This data describes a binding interaction between two proteins.

Sequence of protein 2:
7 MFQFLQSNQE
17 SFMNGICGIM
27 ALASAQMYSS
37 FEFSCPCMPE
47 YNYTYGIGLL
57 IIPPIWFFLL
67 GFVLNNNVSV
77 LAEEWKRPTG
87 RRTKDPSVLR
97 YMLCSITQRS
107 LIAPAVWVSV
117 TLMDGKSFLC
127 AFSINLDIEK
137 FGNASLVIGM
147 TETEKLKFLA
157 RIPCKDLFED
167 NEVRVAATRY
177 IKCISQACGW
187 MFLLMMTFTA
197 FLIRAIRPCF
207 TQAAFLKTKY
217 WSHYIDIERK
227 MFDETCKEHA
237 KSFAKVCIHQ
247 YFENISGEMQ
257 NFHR

Sequence of protein 1:
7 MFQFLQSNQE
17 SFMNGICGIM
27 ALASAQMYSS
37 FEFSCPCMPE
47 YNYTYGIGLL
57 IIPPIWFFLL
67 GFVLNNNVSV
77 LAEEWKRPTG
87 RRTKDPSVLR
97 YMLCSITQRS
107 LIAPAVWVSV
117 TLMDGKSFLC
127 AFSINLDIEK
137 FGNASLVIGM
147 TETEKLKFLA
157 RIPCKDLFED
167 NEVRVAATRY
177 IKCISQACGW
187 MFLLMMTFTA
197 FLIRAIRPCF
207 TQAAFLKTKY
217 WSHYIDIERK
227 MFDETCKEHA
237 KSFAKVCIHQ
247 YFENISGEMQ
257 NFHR

Contacts between the two chains:
Residue F228 in protein 2 is in contact with residue K215 in protein 1 (closest heavy-atom distance 3.6 Å).
Residue P59 in protein 2 interacts with residue W186 in protein 1 (closest heavy-atom distance 3.6 Å).
Residue V69 in protein 2 contacts residue R200 in protein 1 (closest heavy-atom distance 3.0 Å).
Residue D229 in protein 2 contacts residue H219 in protein 1 (closest heavy-atom distance 3.3 Å).
Residue A78 in protein 2 is in contact with residue A201 in protein 1 (closest heavy-atom distance 3.7 Å).
Residue F239 in protein 2 interacts with residue Y220 in protein 1 (closest heavy-atom distance 3.7 Å).
Residue D162 in protein 2 interacts with residue V171 in protein 1 (closest heavy-atom distance 3.5 Å).
Residue C232 in protein 2 is in contact with residue H219 in protein 1 (closest heavy-atom distance 3.7 Å).
Residue A29 in protein 2 contacts residue F10 in protein 1 (closest heavy-atom distance 3.7 Å).
Residue L28 in protein 2 is in contact with residue F10 in protein 1 (closest heavy-atom distance 3.6 Å).
Residue D229 in protein 2 interacts with residue K215 in protein 1 (closest heavy-atom distance 3.4 Å).
Residue E79 in protein 2 interacts with residue P204 in protein 1 (closest heavy-atom distance 3.6 Å).
Residue I244 in protein 2 contacts residue F228 in protein 1 (closest heavy-atom distance 3.6 Å).
Residue Y51 in protein 2 interacts with residue Q182 in protein 1 (closest heavy-atom distance 2.8 Å).
Residue F248 in protein 2 is in contact with residue T231 in protein 1 (closest heavy-atom distance 3.7 Å).
Residue E79 in protein 2 is in contact with residue C205 in protein 1 (closest heavy-atom distance 3.3 Å).
Residue W62 in protein 2 is in contact with residue L189 in protein 1 (closest heavy-atom distance 3.4 Å).
Residue F37 in protein 2 interacts with residue W186 in protein 1 (closest heavy-atom distance 3.6 Å).
Residue M33 in protein 2 contacts residue W186 in protein 1 (closest heavy-atom distance 3.5 Å).
Residue V69 in protein 2 is in contact with residue F197 in protein 1 (closest heavy-atom distance 3.7 Å).
Residue E38 in protein 2 contacts residue K178 in protein 1 (closest heavy-atom distance 2.4 Å).
Residue H235 in protein 2 interacts with residue Y216 in protein 1 (closest heavy-atom distance 3.1 Å).
Residue W62 in protein 2 contacts residue L190 in protein 1 (closest heavy-atom distance 3.8 Å).
Residue I244 in protein 2 contacts residue T231 in protein 1 (closest heavy-atom distance 3.5 Å).
Residue F68 in protein 2 contacts residue F197 in protein 1 (closest heavy-atom distance 3.8 Å).
Residue Q32 in protein 2 contacts residue F10 in protein 1 (closest heavy-atom distance 3.6 Å).
Residue K82 in protein 2 is in contact with residue C205 in protein 1 (closest heavy-atom distance 3.7 Å).
Residue W62 in protein 2 interacts with residue T193 in protein 1 (closest heavy-atom distance 2.7 Å).
Residue K237 in protein 2 contacts residue I223 in protein 1 (closest heavy-atom distance 3.7 Å).
Residue K241 in protein 2 is in contact with residue M227 in protein 1 (closest heavy-atom distance 3.7 Å).
Residue M44 in protein 2 is in contact with residue K136 in protein 1 (closest heavy-atom distance 3.7 Å).
Residue C232 in protein 2 contacts residue Y216 in protein 1 (closest heavy-atom distance 3.5 Å).
Residue F239 in protein 2 interacts with residue Y216 in protein 1 (closest heavy-atom distance 3.5 Å).
Residue A236 in protein 2 is in contact with residue Y216 in protein 1 (closest heavy-atom distance 3.7 Å).
Residue L55 in protein 2 is in contact with residue W186 in protein 1 (closest heavy-atom distance 3.7 Å).
Residue E38 in protein 2 is in contact with residue Q182 in protein 1 (closest heavy-atom distance 2.8 Å).
Residue Q12 in protein 2 contacts residue Q9 in protein 1 (closest heavy-atom distance 3.8 Å).
Residue F228 in protein 2 is in contact with residue L212 in protein 1 (closest heavy-atom distance 3.6 Å).
Residue R260 in protein 2 is in contact with residue V242 in protein 1 (closest heavy-atom distance 3.5 Å).
Residue Q32 in protein 2 contacts residue M7 in protein 1 (closest heavy-atom distance 3.6 Å).
Residue C41 in protein 2 is in contact with residue R175 in protein 1 (closest heavy-atom distance 3.1 Å).
Residue F248 in protein 2 contacts residue C232 in protein 1 (closest heavy-atom distance 3.6 Å).
Residue C243 in protein 2 contacts residue Y220 in protein 1 (closest heavy-atom distance 3.4 Å).
Residue S75 in protein 2 is in contact with residue R200 in protein 1 (closest heavy-atom distance 3.3 Å).
Residue Q12 in protein 2 contacts residue S13 in protein 1 (closest heavy-atom distance 3.2 Å).
Residue C160 in protein 2 is in contact with residue R175 in protein 1 (closest heavy-atom distance 3.4 Å).
Residue M44 in protein 2 is in contact with residue Y176 in protein 1 (closest heavy-atom distance 3.5 Å).
Residue K233 in protein 2 is in contact with residue H219 in protein 1 (closest heavy-atom distance 3.4 Å).
Residue S40 in protein 2 contacts residue R175 in protein 1 (closest heavy-atom distance 3.6 Å).
Residue F37 in protein 2 contacts residue M119 in protein 1 (closest heavy-atom distance 3.7 Å).
Residue Y47 in protein 2 is in contact with residue Y176 in protein 1 (closest heavy-atom distance 3.8 Å).
Residue A240 in protein 2 is in contact with residue I223 in protein 1 (closest heavy-atom distance 3.8 Å).
Residue F37 in protein 2 interacts with residue Q182 in protein 1 (closest heavy-atom distance 3.5 Å).
Residue N72 in protein 2 is in contact with residue R200 in protein 1 (closest heavy-atom distance 2.5 Å).
Residue P42 in protein 2 is in contact with residue C179 in protein 1 (closest heavy-atom distance 3.6 Å).
Residue F248 in protein 2 is in contact with residue F228 in protein 1 (closest heavy-atom distance 3.7 Å).
Residue V69 in protein 2 interacts with residue T193 in protein 1 (closest heavy-atom distance 3.6 Å).
Residue A240 in protein 2 is in contact with residue Y220 in protein 1 (closest heavy-atom distance 3.6 Å).
Residue Y51 in protein 2 is in contact with residue C179 in protein 1 (closest heavy-atom distance 3.6 Å).
Residue L163 in protein 2 is in contact with residue E168 in protein 1 (closest heavy-atom distance 3.5 Å).